Sequence of protein 1:
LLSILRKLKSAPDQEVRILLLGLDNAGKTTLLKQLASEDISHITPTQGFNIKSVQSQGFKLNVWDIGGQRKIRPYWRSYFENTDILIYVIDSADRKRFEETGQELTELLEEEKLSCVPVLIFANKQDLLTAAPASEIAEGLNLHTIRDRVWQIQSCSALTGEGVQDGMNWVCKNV

This data describes a binding interaction between two proteins.

Sequence of protein 2:
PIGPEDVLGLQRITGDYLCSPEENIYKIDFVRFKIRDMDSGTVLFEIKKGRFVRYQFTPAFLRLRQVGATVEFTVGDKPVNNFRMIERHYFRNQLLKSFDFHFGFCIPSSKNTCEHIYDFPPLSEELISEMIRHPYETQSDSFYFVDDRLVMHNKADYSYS

Residue-level contacts at the interface:
Residue A38 in protein 1 contacts residue R94 in protein 2 (closest heavy-atom distance 2.8 Å).
Residue F51 in protein 1 interacts with residue F181 in protein 2 (closest heavy-atom distance 3.6 Å).
Residue G50 in protein 1 is in contact with residue K187 in protein 2 (closest heavy-atom distance 4.0 Å).
Residue Y77 in protein 1 interacts with residue P184 in protein 2 (closest heavy-atom distance 3.7 Å).
Residue F51 in protein 1 is in contact with residue K187 in protein 2 (closest heavy-atom distance 4.3 Å).
Residue L4 in protein 1 is in contact with residue Q142 in protein 2 (closest heavy-atom distance 3.5 Å).
Residue A38 in protein 1 contacts residue M96 in protein 2 (closest heavy-atom distance 3.6 Å).
Residue N52 in protein 1 interacts with residue T189 in protein 2 (closest heavy-atom distance 2.9 Å).
Residue A38 in protein 1 contacts residue I193 in protein 2 (closest heavy-atom distance 4.5 Å).
Residue Q57 in protein 1 is in contact with residue D195 in protein 2 (closest heavy-atom distance 3.6 Å).
Residue Q57 in protein 1 interacts with residue H192 in protein 2 (closest heavy-atom distance 3.6 Å).
Residue W66 in protein 1 interacts with residue F179 in protein 2 (closest heavy-atom distance 3.3 Å).
Residue G50 in protein 1 is in contact with residue N188 in protein 2 (closest heavy-atom distance 3.2 Å).
Residue F51 in protein 1 is in contact with residue F149 in protein 2 (closest heavy-atom distance 3.9 Å).
Residue Y81 in protein 1 interacts with residue F179 in protein 2 (closest heavy-atom distance 4.4 Å).
Residue L4 in protein 1 interacts with residue M96 in protein 2 (closest heavy-atom distance 4.3 Å).
Residue Y81 in protein 1 is in contact with residue F181 in protein 2 (closest heavy-atom distance 2.6 Å).
Residue W66 in protein 1 is in contact with residue H178 in protein 2 (closest heavy-atom distance 4.0 Å).
Residue F51 in protein 1 interacts with residue C182 in protein 2 (closest heavy-atom distance 4.5 Å).
Residue K54 in protein 1 is in contact with residue E191 in protein 2 (closest heavy-atom distance 2.7 Å).
Residue G50 in protein 1 is in contact with residue I183 in protein 2 (closest heavy-atom distance 4.2 Å).
Residue I74 in protein 1 contacts residue I183 in protein 2 (closest heavy-atom distance 3.8 Å).
Residue S55 in protein 1 contacts residue F177 in protein 2 (closest heavy-atom distance 3.7 Å).
Residue Q57 in protein 1 contacts residue F175 in protein 2 (closest heavy-atom distance 3.5 Å).
Residue L4 in protein 1 interacts with residue I193 in protein 2 (closest heavy-atom distance 3.8 Å).
Residue E40 in protein 1 is in contact with residue K92 in protein 2 (closest heavy-atom distance 2.8 Å).
Residue L3 in protein 1 contacts residue I193 in protein 2 (closest heavy-atom distance 4.4 Å).
Residue E40 in protein 1 interacts with residue E191 in protein 2 (closest heavy-atom distance 3.8 Å).
Residue Q59 in protein 1 is in contact with residue D195 in protein 2 (closest heavy-atom distance 4.1 Å).
Residue Y77 in protein 1 contacts residue F181 in protein 2 (closest heavy-atom distance 3.5 Å).
Residue I53 in protein 1 interacts with residue F179 in protein 2 (closest heavy-atom distance 3.7 Å).
Residue I53 in protein 1 is in contact with residue F177 in protein 2 (closest heavy-atom distance 3.6 Å).
Residue Q57 in protein 1 interacts with residue I193 in protein 2 (closest heavy-atom distance 2.8 Å).
Residue S55 in protein 1 is in contact with residue H192 in protein 2 (closest heavy-atom distance 3.3 Å).
Residue W66 in protein 1 contacts residue F177 in protein 2 (closest heavy-atom distance 3.6 Å).
Residue G50 in protein 1 interacts with residue S186 in protein 2 (closest heavy-atom distance 3.9 Å).
Residue S58 in protein 1 is in contact with residue D195 in protein 2 (closest heavy-atom distance 2.6 Å).
Residue Q57 in protein 1 interacts with residue Y194 in protein 2 (closest heavy-atom distance 3.4 Å).
Residue Y81 in protein 1 interacts with residue C182 in protein 2 (closest heavy-atom distance 4.0 Å).
Residue E40 in protein 1 interacts with residue R94 in protein 2 (closest heavy-atom distance 3.9 Å).
Residue Y77 in protein 1 is in contact with residue I183 in protein 2 (closest heavy-atom distance 3.6 Å).
Residue F51 in protein 1 interacts with residue T189 in protein 2 (closest heavy-atom distance 3.0 Å).
Residue I53 in protein 1 interacts with residue E191 in protein 2 (closest heavy-atom distance 2.8 Å).
Residue S55 in protein 1 interacts with residue F175 in protein 2 (closest heavy-atom distance 4.3 Å).
Residue S55 in protein 1 is in contact with residue I193 in protein 2 (closest heavy-atom distance 2.8 Å).
Residue K54 in protein 1 contacts residue I193 in protein 2 (closest heavy-atom distance 4.3 Å).
Residue Q49 in protein 1 interacts with residue K187 in protein 2 (closest heavy-atom distance 2.8 Å).
Residue V56 in protein 1 contacts residue I193 in protein 2 (closest heavy-atom distance 3.2 Å).
Residue Q49 in protein 1 interacts with residue S186 in protein 2 (closest heavy-atom distance 3.1 Å).
Residue S55 in protein 1 interacts with residue E191 in protein 2 (closest heavy-atom distance 2.8 Å).
Residue I53 in protein 1 contacts residue C190 in protein 2 (closest heavy-atom distance 3.5 Å).
Residue S39 in protein 1 interacts with residue R94 in protein 2 (closest heavy-atom distance 3.1 Å).
Residue I53 in protein 1 contacts residue T189 in protein 2 (closest heavy-atom distance 2.9 Å).
Residue S80 in protein 1 contacts residue F181 in protein 2 (closest heavy-atom distance 3.8 Å).
Residue R8 in protein 1 contacts residue Q142 in protein 2 (closest heavy-atom distance 4.5 Å).
Residue F51 in protein 1 is in contact with residue F179 in protein 2 (closest heavy-atom distance 3.6 Å).
Residue Y81 in protein 1 interacts with residue I183 in protein 2 (closest heavy-atom distance 3.9 Å).
Residue F51 in protein 1 interacts with residue N188 in protein 2 (closest heavy-atom distance 2.9 Å).
Residue E40 in protein 1 interacts with residue T146 in protein 2 (closest heavy-atom distance 4.3 Å).
Residue N64 in protein 1 interacts with residue F177 in protein 2 (closest heavy-atom distance 3.5 Å).